Sequence of protein 2:
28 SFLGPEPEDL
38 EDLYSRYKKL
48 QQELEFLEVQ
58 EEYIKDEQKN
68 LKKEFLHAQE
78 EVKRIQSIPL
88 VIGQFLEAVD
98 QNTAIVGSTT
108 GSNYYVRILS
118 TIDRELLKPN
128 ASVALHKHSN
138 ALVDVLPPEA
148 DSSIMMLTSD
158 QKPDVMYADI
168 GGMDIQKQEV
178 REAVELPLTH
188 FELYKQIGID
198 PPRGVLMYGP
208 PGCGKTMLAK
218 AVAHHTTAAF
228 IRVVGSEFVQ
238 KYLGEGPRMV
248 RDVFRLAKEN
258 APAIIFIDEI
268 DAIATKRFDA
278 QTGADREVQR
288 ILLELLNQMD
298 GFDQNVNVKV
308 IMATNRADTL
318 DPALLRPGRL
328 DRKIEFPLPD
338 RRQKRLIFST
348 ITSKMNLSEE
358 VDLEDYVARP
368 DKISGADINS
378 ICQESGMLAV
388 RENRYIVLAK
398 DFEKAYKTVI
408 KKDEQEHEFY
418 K

Residue-level contacts at the interface:
Residue I194 in protein 2 is in contact with residue W174 in protein 1 (closest heavy-atom distance 4.4 Å).
Residue G195 in protein 2 is in contact with residue W174 in protein 1 (closest heavy-atom distance 3.5 Å).
Residue G195 in protein 2 contacts residue G172 in protein 1 (closest heavy-atom distance 4.7 Å).
Residue K192 in protein 2 interacts with residue W174 in protein 1 (closest heavy-atom distance 3.5 Å).
Residue Q193 in protein 2 interacts with residue W174 in protein 1 (closest heavy-atom distance 3.1 Å).

Sequence of protein 1:
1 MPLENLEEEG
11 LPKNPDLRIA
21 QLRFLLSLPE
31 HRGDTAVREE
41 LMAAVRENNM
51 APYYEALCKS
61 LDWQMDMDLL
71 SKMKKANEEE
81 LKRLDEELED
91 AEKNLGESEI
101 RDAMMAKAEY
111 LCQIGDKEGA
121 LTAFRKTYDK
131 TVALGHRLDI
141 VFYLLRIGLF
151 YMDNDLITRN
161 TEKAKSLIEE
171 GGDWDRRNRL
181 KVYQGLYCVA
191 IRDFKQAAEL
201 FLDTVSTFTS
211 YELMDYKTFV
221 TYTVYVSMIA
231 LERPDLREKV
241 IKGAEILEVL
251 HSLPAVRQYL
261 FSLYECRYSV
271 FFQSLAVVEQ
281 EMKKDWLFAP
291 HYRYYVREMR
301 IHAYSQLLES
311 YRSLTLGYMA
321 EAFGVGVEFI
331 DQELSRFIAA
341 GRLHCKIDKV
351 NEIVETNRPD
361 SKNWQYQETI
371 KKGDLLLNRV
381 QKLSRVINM

This data describes a binding interaction between two proteins.